Interface contacts:
Residue E52 in protein 2 contacts residue L7 in protein 1 (closest heavy-atom distance 3.8 Å).
Residue E49 in protein 2 interacts with residue R6 in protein 1 (closest heavy-atom distance 4.9 Å).
Residue Y45 in protein 2 interacts with residue L7 in protein 1 (closest heavy-atom distance 3.5 Å).
Residue E49 in protein 2 interacts with residue R8 in protein 1 (closest heavy-atom distance 3.1 Å).
Residue E49 in protein 2 interacts with residue L7 in protein 1 (closest heavy-atom distance 3.7 Å).
Residue L81 in protein 2 contacts residue R8 in protein 1 (closest heavy-atom distance 4.1 Å).
Residue D78 in protein 2 is in contact with residue R8 in protein 1 (closest heavy-atom distance 3.6 Å).
Residue A48 in protein 2 is in contact with residue L7 in protein 1 (closest heavy-atom distance 3.3 Å).
Residue E44 in protein 2 interacts with residue R6 in protein 1 (closest heavy-atom distance 4.2 Å).
Residue L53 in protein 2 is in contact with residue R8 in protein 1 (closest heavy-atom distance 4.8 Å).
Residue Y45 in protein 2 interacts with residue R8 in protein 1 (closest heavy-atom distance 3.5 Å).
Residue A48 in protein 2 interacts with residue R6 in protein 1 (closest heavy-atom distance 4.7 Å).
Residue E80 in protein 2 interacts with residue R8 in protein 1 (closest heavy-atom distance 2.8 Å).
Residue Y45 in protein 2 is in contact with residue R6 in protein 1 (closest heavy-atom distance 3.1 Å).

Sequence of protein 2:
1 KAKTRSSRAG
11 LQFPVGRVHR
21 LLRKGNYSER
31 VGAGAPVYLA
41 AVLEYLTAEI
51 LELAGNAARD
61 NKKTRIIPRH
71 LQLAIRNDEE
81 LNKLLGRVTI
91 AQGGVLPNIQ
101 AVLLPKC

The following describes two proteins that form a bound complex.

Sequence of protein 1:
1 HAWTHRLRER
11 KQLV